This data describes a binding interaction between two proteins.

Sequence of protein 1:
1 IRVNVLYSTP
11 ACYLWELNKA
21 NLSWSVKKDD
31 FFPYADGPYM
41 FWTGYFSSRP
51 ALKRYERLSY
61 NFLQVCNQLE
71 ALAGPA

Sequence of protein 2:
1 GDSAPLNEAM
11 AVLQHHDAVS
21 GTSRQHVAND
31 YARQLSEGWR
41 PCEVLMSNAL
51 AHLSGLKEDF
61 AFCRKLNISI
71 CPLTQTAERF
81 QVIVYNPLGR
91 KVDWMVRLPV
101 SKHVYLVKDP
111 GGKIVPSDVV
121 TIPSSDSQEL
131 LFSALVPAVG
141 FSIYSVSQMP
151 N

Contacts between the two chains:
Residue L53 in protein 2 interacts with residue L72 in protein 1 (closest heavy-atom distance 4.2 Å).
Residue L45 in protein 2 is in contact with residue E70 in protein 1 (closest heavy-atom distance 3.4 Å).
Residue N86 in protein 2 contacts residue Q68 in protein 1 (closest heavy-atom distance 4.3 Å).
Residue M10 in protein 2 is in contact with residue E56 in protein 1 (closest heavy-atom distance 3.7 Å).
Residue V139 in protein 2 contacts residue Q68 in protein 1 (closest heavy-atom distance 4.4 Å).
Residue L50 in protein 2 interacts with residue L69 in protein 1 (closest heavy-atom distance 4.0 Å).
Residue S3 in protein 2 contacts residue N67 in protein 1 (closest heavy-atom distance 4.2 Å).
Residue Y85 in protein 2 interacts with residue V65 in protein 1 (closest heavy-atom distance 3.8 Å).
Residue L35 in protein 2 is in contact with residue Y55 in protein 1 (closest heavy-atom distance 3.8 Å).
Residue S36 in protein 2 interacts with residue Y55 in protein 1 (closest heavy-atom distance 3.3 Å).
Residue L6 in protein 2 interacts with residue L63 in protein 1 (closest heavy-atom distance 3.6 Å).
Residue S3 in protein 2 is in contact with residue E70 in protein 1 (closest heavy-atom distance 3.0 Å).
Residue R24 in protein 2 is in contact with residue R49 in protein 1 (closest heavy-atom distance 4.0 Å).
Residue S3 in protein 2 interacts with residue L63 in protein 1 (closest heavy-atom distance 4.3 Å).
Residue L13 in protein 2 contacts residue E56 in protein 1 (closest heavy-atom distance 4.0 Å).
Residue M10 in protein 2 interacts with residue S59 in protein 1 (closest heavy-atom distance 3.7 Å).
Residue S23 in protein 2 interacts with residue R49 in protein 1 (closest heavy-atom distance 3.3 Å).
Residue A49 in protein 2 contacts residue A73 in protein 1 (closest heavy-atom distance 4.1 Å).
Residue S20 in protein 2 interacts with residue K53 in protein 1 (closest heavy-atom distance 3.2 Å).
Residue P87 in protein 2 interacts with residue V65 in protein 1 (closest heavy-atom distance 3.2 Å).
Residue V19 in protein 2 is in contact with residue K53 in protein 1 (closest heavy-atom distance 2.8 Å).
Residue E43 in protein 2 contacts residue F62 in protein 1 (closest heavy-atom distance 4.3 Å).
Residue M10 in protein 2 contacts residue L63 in protein 1 (closest heavy-atom distance 4.3 Å).
Residue Y85 in protein 2 is in contact with residue L72 in protein 1 (closest heavy-atom distance 3.5 Å).
Residue C42 in protein 2 contacts residue F62 in protein 1 (closest heavy-atom distance 3.8 Å).
Residue M10 in protein 2 contacts residue Y60 in protein 1 (closest heavy-atom distance 3.9 Å).
Residue S3 in protein 2 is in contact with residue C66 in protein 1 (closest heavy-atom distance 3.6 Å).
Residue Q25 in protein 2 interacts with residue R49 in protein 1 (closest heavy-atom distance 3.4 Å).
Residue M46 in protein 2 interacts with residue F62 in protein 1 (closest heavy-atom distance 3.7 Å).
Residue L53 in protein 2 interacts with residue L69 in protein 1 (closest heavy-atom distance 4.0 Å).
Residue A18 in protein 2 is in contact with residue L52 in protein 1 (closest heavy-atom distance 4.0 Å).
Residue Y85 in protein 2 is in contact with residue L69 in protein 1 (closest heavy-atom distance 3.3 Å).
Residue C42 in protein 2 contacts residue C66 in protein 1 (closest heavy-atom distance 2.1 Å).
Residue Y85 in protein 2 interacts with residue Q68 in protein 1 (closest heavy-atom distance 3.0 Å).
Residue L45 in protein 2 is in contact with residue C66 in protein 1 (closest heavy-atom distance 3.7 Å).
Residue V139 in protein 2 is in contact with residue L72 in protein 1 (closest heavy-atom distance 3.8 Å).
Residue W39 in protein 2 is in contact with residue Y55 in protein 1 (closest heavy-atom distance 3.9 Å).
Residue A28 in protein 2 contacts residue R49 in protein 1 (closest heavy-atom distance 3.7 Å).
Residue L6 in protein 2 is in contact with residue S59 in protein 1 (closest heavy-atom distance 4.2 Å).
Residue G21 in protein 2 interacts with residue K53 in protein 1 (closest heavy-atom distance 4.0 Å).
Residue W39 in protein 2 is in contact with residue S59 in protein 1 (closest heavy-atom distance 2.9 Å).
Residue W39 in protein 2 is in contact with residue L58 in protein 1 (closest heavy-atom distance 4.2 Å).
Residue W39 in protein 2 contacts residue F62 in protein 1 (closest heavy-atom distance 3.6 Å).
Residue L35 in protein 2 interacts with residue S59 in protein 1 (closest heavy-atom distance 3.4 Å).
Residue P87 in protein 2 interacts with residue N61 in protein 1 (closest heavy-atom distance 4.5 Å).
Residue T22 in protein 2 interacts with residue Y45 in protein 1 (closest heavy-atom distance 3.9 Å).
Residue A49 in protein 2 is in contact with residue L69 in protein 1 (closest heavy-atom distance 3.7 Å).
Residue V19 in protein 2 contacts residue E56 in protein 1 (closest heavy-atom distance 4.2 Å).
Residue L6 in protein 2 interacts with residue F62 in protein 1 (closest heavy-atom distance 3.6 Å).
Residue P87 in protein 2 is in contact with residue Q68 in protein 1 (closest heavy-atom distance 3.1 Å).
Residue A32 in protein 2 contacts residue Y55 in protein 1 (closest heavy-atom distance 3.7 Å).
Residue M46 in protein 2 interacts with residue C66 in protein 1 (closest heavy-atom distance 4.2 Å).
Residue Q14 in protein 2 contacts residue E56 in protein 1 (closest heavy-atom distance 3.5 Å).
Residue N7 in protein 2 contacts residue L63 in protein 1 (closest heavy-atom distance 3.6 Å).
Residue L35 in protein 2 is in contact with residue E56 in protein 1 (closest heavy-atom distance 4.2 Å).
Residue M46 in protein 2 contacts residue V65 in protein 1 (closest heavy-atom distance 3.5 Å).
Residue S20 in protein 2 is in contact with residue S48 in protein 1 (closest heavy-atom distance 3.8 Å).
Residue M46 in protein 2 interacts with residue L69 in protein 1 (closest heavy-atom distance 3.9 Å).
Residue G21 in protein 2 interacts with residue R49 in protein 1 (closest heavy-atom distance 3.4 Å).
Residue S20 in protein 2 contacts residue Y45 in protein 1 (closest heavy-atom distance 3.5 Å).